This data describes a binding interaction between two proteins.

Contacts between the two chains:
Residue L171 in protein 1 is in contact with residue L18 in protein 2 (closest heavy-atom distance 4.6 Å).
Residue L167 in protein 1 interacts with residue F29 in protein 2 (closest heavy-atom distance 4.6 Å).
Residue V168 in protein 1 interacts with residue V22 in protein 2 (closest heavy-atom distance 4.0 Å).
Residue L171 in protein 1 is in contact with residue I10 in protein 2 (closest heavy-atom distance 3.8 Å).
Residue K178 in protein 1 contacts residue L18 in protein 2 (closest heavy-atom distance 4.2 Å).
Residue I174 in protein 1 interacts with residue I10 in protein 2 (closest heavy-atom distance 4.5 Å).
Residue L167 in protein 1 is in contact with residue L25 in protein 2 (closest heavy-atom distance 4.0 Å).
Residue V168 in protein 1 interacts with residue F29 in protein 2 (closest heavy-atom distance 4.4 Å).
Residue K178 in protein 1 contacts residue V15 in protein 2 (closest heavy-atom distance 3.8 Å).
Residue L164 in protein 1 contacts residue F29 in protein 2 (closest heavy-atom distance 3.8 Å).
Residue K175 in protein 1 interacts with residue V15 in protein 2 (closest heavy-atom distance 3.2 Å).
Residue L171 in protein 1 contacts residue V22 in protein 2 (closest heavy-atom distance 3.7 Å).
Residue K178 in protein 1 interacts with residue L13 in protein 2 (closest heavy-atom distance 4.0 Å).
Residue L171 in protein 1 contacts residue L21 in protein 2 (closest heavy-atom distance 4.1 Å).
Residue L171 in protein 1 is in contact with residue L25 in protein 2 (closest heavy-atom distance 3.4 Å).
Residue V168 in protein 1 interacts with residue L25 in protein 2 (closest heavy-atom distance 4.7 Å).
Residue K175 in protein 1 interacts with residue A19 in protein 2 (closest heavy-atom distance 3.8 Å).
Residue I174 in protein 1 is in contact with residue L18 in protein 2 (closest heavy-atom distance 4.0 Å).
Residue N172 in protein 1 contacts residue V22 in protein 2 (closest heavy-atom distance 3.2 Å).
Residue V168 in protein 1 is in contact with residue E26 in protein 2 (closest heavy-atom distance 4.0 Å).
Residue K175 in protein 1 contacts residue L18 in protein 2 (closest heavy-atom distance 3.7 Å).
Residue K178 in protein 1 contacts residue E11 in protein 2 (closest heavy-atom distance 4.3 Å).

Sequence of protein 1:
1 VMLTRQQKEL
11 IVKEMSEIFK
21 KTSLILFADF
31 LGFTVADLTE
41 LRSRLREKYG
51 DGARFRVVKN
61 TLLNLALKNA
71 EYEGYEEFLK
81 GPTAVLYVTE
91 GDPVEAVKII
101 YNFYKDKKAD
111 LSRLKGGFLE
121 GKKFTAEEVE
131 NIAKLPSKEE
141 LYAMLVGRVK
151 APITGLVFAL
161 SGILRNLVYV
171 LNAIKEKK

Sequence of protein 2:
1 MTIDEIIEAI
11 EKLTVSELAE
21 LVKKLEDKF